Residue-level contacts at the interface:
Residue S116 in the second protein interacts with residue F9 in the first protein (closest heavy-atom distance 4.5 Å).
Residue L156 in the second protein contacts residue K7 in the first protein (closest heavy-atom distance 4.1 Å).
Residue E63 in the second protein is in contact with residue S2 in the first protein (closest heavy-atom distance 2.9 Å).
Residue D114 in the second protein interacts with residue K7 in the first protein (closest heavy-atom distance 2.6 Å).
Residue K146 in the second protein is in contact with residue S8 in the first protein (closest heavy-atom distance 4.6 Å).
Residue Y99 in the second protein interacts with residue S2 in the first protein (closest heavy-atom distance 3.4 Å).
Residue K146 in the second protein contacts residue F9 in the first protein (closest heavy-atom distance 2.8 Å).
Residue T73 in the second protein is in contact with residue S8 in the first protein (closest heavy-atom distance 4.0 Å).
Residue T143 in the second protein is in contact with residue F9 in the first protein (closest heavy-atom distance 2.8 Å).
Residue L163 in the second protein interacts with residue L1 in the first protein (closest heavy-atom distance 4.1 Å).
Residue N77 in the second protein is in contact with residue F9 in the first protein (closest heavy-atom distance 2.8 Å).
Residue M45 in the second protein interacts with residue S2 in the first protein (closest heavy-atom distance 4.5 Å).
Residue S116 in the second protein contacts residue K7 in the first protein (closest heavy-atom distance 4.8 Å).
Residue I80 in the second protein contacts residue F9 in the first protein (closest heavy-atom distance 3.6 Å).
Residue Y159 in the second protein is in contact with residue V5 in the first protein (closest heavy-atom distance 4.5 Å).
Residue Y9 in the second protein is in contact with residue S2 in the first protein (closest heavy-atom distance 4.0 Å).
Residue W147 in the second protein interacts with residue S8 in the first protein (closest heavy-atom distance 2.8 Å).
Residue Y171 in the second protein contacts residue L1 in the first protein (closest heavy-atom distance 2.7 Å).
Residue Y159 in the second protein is in contact with residue P4 in the first protein (closest heavy-atom distance 3.6 Å).
Residue L156 in the second protein contacts residue S3 in the first protein (closest heavy-atom distance 4.1 Å).
Residue M67 in the second protein interacts with residue S2 in the first protein (closest heavy-atom distance 3.4 Å).
Residue M5 in the second protein is in contact with residue L1 in the first protein (closest heavy-atom distance 3.9 Å).
Residue W147 in the second protein is in contact with residue F9 in the first protein (closest heavy-atom distance 3.8 Å).
Residue Y99 in the second protein interacts with residue S3 in the first protein (closest heavy-atom distance 2.9 Å).
Residue W167 in the second protein is in contact with residue L1 in the first protein (closest heavy-atom distance 3.5 Å).
Residue N66 in the second protein is in contact with residue P4 in the first protein (closest heavy-atom distance 3.6 Å).
Residue T143 in the second protein is in contact with residue S8 in the first protein (closest heavy-atom distance 4.6 Å).
Residue L156 in the second protein is in contact with residue V5 in the first protein (closest heavy-atom distance 4.0 Å).
Residue N77 in the second protein is in contact with residue S8 in the first protein (closest heavy-atom distance 3.5 Å).
Residue N66 in the second protein is in contact with residue S3 in the first protein (closest heavy-atom distance 2.8 Å).
Residue Y123 in the second protein is in contact with residue F9 in the first protein (closest heavy-atom distance 3.6 Å).
Residue E63 in the second protein contacts residue L1 in the first protein (closest heavy-atom distance 3.2 Å).
Residue Y74 in the second protein is in contact with residue K7 in the first protein (closest heavy-atom distance 3.5 Å).
Residue V152 in the second protein is in contact with residue T6 in the first protein (closest heavy-atom distance 4.3 Å).
Residue F33 in the second protein interacts with residue L1 in the first protein (closest heavy-atom distance 4.8 Å).
Residue Q155 in the second protein contacts residue V5 in the first protein (closest heavy-atom distance 3.7 Å).
Residue Y159 in the second protein is in contact with residue S3 in the first protein (closest heavy-atom distance 3.6 Å).
Residue Y7 in the second protein interacts with residue S2 in the first protein (closest heavy-atom distance 3.3 Å).
Residue V152 in the second protein contacts residue V5 in the first protein (closest heavy-atom distance 4.0 Å).
Residue Y159 in the second protein is in contact with residue S2 in the first protein (closest heavy-atom distance 3.6 Å).
Residue L163 in the second protein is in contact with residue P4 in the first protein (closest heavy-atom distance 4.8 Å).
Residue W147 in the second protein is in contact with residue K7 in the first protein (closest heavy-atom distance 3.3 Å).
Residue T73 in the second protein contacts residue K7 in the first protein (closest heavy-atom distance 3.6 Å).
Residue Y84 in the second protein interacts with residue F9 in the first protein (closest heavy-atom distance 2.7 Å).
Residue N77 in the second protein contacts residue K7 in the first protein (closest heavy-atom distance 2.9 Å).
Residue Y74 in the second protein interacts with residue F9 in the first protein (closest heavy-atom distance 4.3 Å).
Residue S70 in the second protein contacts residue S3 in the first protein (closest heavy-atom distance 4.8 Å).
Residue W133 in the second protein interacts with residue K7 in the first protein (closest heavy-atom distance 4.0 Å).
Residue T73 in the second protein contacts residue T6 in the first protein (closest heavy-atom distance 3.9 Å).
Residue Y59 in the second protein interacts with residue L1 in the first protein (closest heavy-atom distance 3.7 Å).
Residue N66 in the second protein interacts with residue S2 in the first protein (closest heavy-atom distance 2.8 Å).
Residue I95 in the second protein is in contact with residue F9 in the first protein (closest heavy-atom distance 3.6 Å).
Residue Y159 in the second protein contacts residue L1 in the first protein (closest heavy-atom distance 2.5 Å).
Residue Y7 in the second protein interacts with residue L1 in the first protein (closest heavy-atom distance 3.0 Å).
Residue I80 in the second protein interacts with residue S8 in the first protein (closest heavy-atom distance 4.5 Å).
Residue Y9 in the second protein contacts residue S3 in the first protein (closest heavy-atom distance 4.4 Å).
Residue I142 in the second protein interacts with residue F9 in the first protein (closest heavy-atom distance 4.8 Å).
Residue V152 in the second protein contacts residue K7 in the first protein (closest heavy-atom distance 3.9 Å).

Sequence of the second protein:
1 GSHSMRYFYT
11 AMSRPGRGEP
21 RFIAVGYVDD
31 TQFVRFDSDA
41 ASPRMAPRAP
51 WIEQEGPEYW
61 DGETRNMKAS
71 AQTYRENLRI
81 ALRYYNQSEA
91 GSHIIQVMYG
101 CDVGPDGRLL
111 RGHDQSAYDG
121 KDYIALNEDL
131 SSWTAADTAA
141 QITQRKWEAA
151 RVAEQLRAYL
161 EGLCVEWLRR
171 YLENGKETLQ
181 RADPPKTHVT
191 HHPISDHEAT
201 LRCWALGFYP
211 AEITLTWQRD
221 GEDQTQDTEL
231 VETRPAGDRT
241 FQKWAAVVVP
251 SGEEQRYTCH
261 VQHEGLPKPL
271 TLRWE

Sequence of the first protein:
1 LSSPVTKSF

This data describes a binding interaction between two proteins.